Sequence of protein 2:
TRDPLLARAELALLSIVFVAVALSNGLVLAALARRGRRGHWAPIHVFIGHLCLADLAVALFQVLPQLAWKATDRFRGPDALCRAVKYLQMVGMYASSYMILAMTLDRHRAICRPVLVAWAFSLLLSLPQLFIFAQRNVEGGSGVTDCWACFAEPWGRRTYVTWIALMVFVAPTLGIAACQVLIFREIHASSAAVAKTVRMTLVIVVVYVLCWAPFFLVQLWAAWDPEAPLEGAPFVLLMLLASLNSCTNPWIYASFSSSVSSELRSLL

Contacts between the two chains:
Residue F366 in protein 1 interacts with residue G105 in protein 2 (closest heavy-atom distance 3.4 Å).
Residue R83 in protein 1 is in contact with residue R106 in protein 2 (closest heavy-atom distance 4.6 Å).
Residue S365 in protein 1 is in contact with residue R104 in protein 2 (closest heavy-atom distance 4.4 Å).
Residue H342 in protein 1 is in contact with residue A102 in protein 2 (closest heavy-atom distance 4.7 Å).
Residue F366 in protein 1 contacts residue L101 in protein 2 (closest heavy-atom distance 3.6 Å).
Residue F366 in protein 1 contacts residue R106 in protein 2 (closest heavy-atom distance 4.9 Å).
Residue L86 in protein 1 contacts residue G108 in protein 2 (closest heavy-atom distance 4.2 Å).
Residue S365 in protein 1 interacts with residue G105 in protein 2 (closest heavy-atom distance 4.0 Å).
Residue L86 in protein 1 contacts residue R106 in protein 2 (closest heavy-atom distance 4.1 Å).
Residue D364 in protein 1 interacts with residue A102 in protein 2 (closest heavy-atom distance 4.8 Å).
Residue D364 in protein 1 interacts with residue R104 in protein 2 (closest heavy-atom distance 2.6 Å).
Residue D364 in protein 1 interacts with residue G105 in protein 2 (closest heavy-atom distance 3.8 Å).
Residue D364 in protein 1 contacts residue R103 in protein 2 (closest heavy-atom distance 3.6 Å).
Residue F366 in protein 1 interacts with residue R104 in protein 2 (closest heavy-atom distance 4.3 Å).
Residue F366 in protein 1 contacts residue R103 in protein 2 (closest heavy-atom distance 4.5 Å).
Residue N344 in protein 1 contacts residue R104 in protein 2 (closest heavy-atom distance 3.8 Å).
Residue L86 in protein 1 interacts with residue R107 in protein 2 (closest heavy-atom distance 4.8 Å).
Residue D343 in protein 1 contacts residue A102 in protein 2 (closest heavy-atom distance 2.7 Å).
Residue D343 in protein 1 contacts residue R104 in protein 2 (closest heavy-atom distance 3.7 Å).
Residue D343 in protein 1 is in contact with residue R103 in protein 2 (closest heavy-atom distance 3.3 Å).
Residue F366 in protein 1 is in contact with residue A102 in protein 2 (closest heavy-atom distance 4.5 Å).
Residue R83 in protein 1 interacts with residue L101 in protein 2 (closest heavy-atom distance 3.7 Å).

These two protein chains interact to form a complex.

Sequence of protein 1:
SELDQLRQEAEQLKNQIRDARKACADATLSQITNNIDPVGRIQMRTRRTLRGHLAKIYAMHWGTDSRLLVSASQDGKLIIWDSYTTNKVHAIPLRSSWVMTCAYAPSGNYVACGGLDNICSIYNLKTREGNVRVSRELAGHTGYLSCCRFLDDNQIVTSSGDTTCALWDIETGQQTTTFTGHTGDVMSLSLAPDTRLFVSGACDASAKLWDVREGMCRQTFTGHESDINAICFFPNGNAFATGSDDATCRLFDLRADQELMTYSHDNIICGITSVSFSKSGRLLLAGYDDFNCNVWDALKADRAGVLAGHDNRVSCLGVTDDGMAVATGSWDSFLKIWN